Sequence of the first protein:
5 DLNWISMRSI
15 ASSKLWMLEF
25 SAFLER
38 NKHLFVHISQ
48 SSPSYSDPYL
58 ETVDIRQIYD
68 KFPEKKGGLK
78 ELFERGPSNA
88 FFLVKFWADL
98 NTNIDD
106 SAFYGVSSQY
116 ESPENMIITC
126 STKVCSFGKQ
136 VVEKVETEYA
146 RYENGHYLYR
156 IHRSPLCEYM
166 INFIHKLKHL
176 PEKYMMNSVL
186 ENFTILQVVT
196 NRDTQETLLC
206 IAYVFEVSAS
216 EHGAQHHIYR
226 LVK

These two protein chains interact to form a complex.

Residue-level contacts at the interface:
Residue V136 in the first protein interacts with residue Y27 in the second protein (closest heavy-atom distance 3.0 Å).
Residue V137 in the first protein is in contact with residue F28 in the second protein (closest heavy-atom distance 4.1 Å).
Residue K171 in the first protein is in contact with residue D37 in the second protein (closest heavy-atom distance 2.8 Å).
Residue V140 in the first protein interacts with residue V23 in the second protein (closest heavy-atom distance 2.8 Å).
Residue S183 in the first protein interacts with residue A43 in the second protein (closest heavy-atom distance 2.8 Å).
Residue V136 in the first protein interacts with residue F28 in the second protein (closest heavy-atom distance 3.4 Å).
Residue F168 in the first protein is in contact with residue V36 in the second protein (closest heavy-atom distance 3.8 Å).
Residue N167 in the first protein contacts residue N33 in the second protein (closest heavy-atom distance 2.7 Å).
Residue S183 in the first protein is in contact with residue L47 in the second protein (closest heavy-atom distance 3.4 Å).
Residue K128 in the first protein contacts residue Y27 in the second protein (closest heavy-atom distance 4.5 Å).
Residue E138 in the first protein is in contact with residue V23 in the second protein (closest heavy-atom distance 3.7 Å).
Residue N167 in the first protein interacts with residue V36 in the second protein (closest heavy-atom distance 3.1 Å).
Residue V184 in the first protein interacts with residue L44 in the second protein (closest heavy-atom distance 4.2 Å).
Residue K139 in the first protein contacts residue S22 in the second protein (closest heavy-atom distance 3.8 Å).
Residue K171 in the first protein interacts with residue F40 in the second protein (closest heavy-atom distance 3.5 Å).
Residue V137 in the first protein is in contact with residue T26 in the second protein (closest heavy-atom distance 4.2 Å).
Residue F132 in the first protein contacts residue H39 in the second protein (closest heavy-atom distance 3.5 Å).
Residue F132 in the first protein interacts with residue R42 in the second protein (closest heavy-atom distance 3.5 Å).
Residue Y164 in the first protein interacts with residue M35 in the second protein (closest heavy-atom distance 3.8 Å).
Residue Y164 in the first protein is in contact with residue I32 in the second protein (closest heavy-atom distance 3.9 Å).
Residue V136 in the first protein interacts with residue M35 in the second protein (closest heavy-atom distance 4.2 Å).
Residue E138 in the first protein contacts residue Y27 in the second protein (closest heavy-atom distance 2.7 Å).
Residue V137 in the first protein contacts residue Y27 in the second protein (closest heavy-atom distance 3.9 Å).
Residue S131 in the first protein is in contact with residue H39 in the second protein (closest heavy-atom distance 2.5 Å).
Residue Y164 in the first protein is in contact with residue F28 in the second protein (closest heavy-atom distance 4.5 Å).
Residue N187 in the first protein contacts residue H39 in the second protein (closest heavy-atom distance 3.4 Å).
Residue M180 in the first protein is in contact with residue L44 in the second protein (closest heavy-atom distance 3.8 Å).
Residue Y164 in the first protein interacts with residue V36 in the second protein (closest heavy-atom distance 3.8 Å).
Residue E138 in the first protein is in contact with residue F25 in the second protein (closest heavy-atom distance 2.8 Å).
Residue V140 in the first protein interacts with residue F25 in the second protein (closest heavy-atom distance 4.0 Å).
Residue K139 in the first protein interacts with residue I24 in the second protein (closest heavy-atom distance 3.9 Å).
Residue V184 in the first protein contacts residue A43 in the second protein (closest heavy-atom distance 3.7 Å).
Residue N167 in the first protein interacts with residue I32 in the second protein (closest heavy-atom distance 4.3 Å).
Residue Y164 in the first protein interacts with residue H39 in the second protein (closest heavy-atom distance 4.2 Å).
Residue V136 in the first protein interacts with residue T26 in the second protein (closest heavy-atom distance 4.0 Å).
Residue V140 in the first protein is in contact with residue S22 in the second protein (closest heavy-atom distance 3.4 Å).
Residue K171 in the first protein contacts residue V36 in the second protein (closest heavy-atom distance 3.3 Å).
Residue K139 in the first protein contacts residue V23 in the second protein (closest heavy-atom distance 3.6 Å).
Residue F188 in the first protein contacts residue H39 in the second protein (closest heavy-atom distance 4.2 Å).
Residue Y179 in the first protein interacts with residue K48 in the second protein (closest heavy-atom distance 3.9 Å).
Residue Q135 in the first protein contacts residue Y27 in the second protein (closest heavy-atom distance 3.1 Å).
Residue E138 in the first protein contacts residue I24 in the second protein (closest heavy-atom distance 3.3 Å).
Residue L175 in the first protein interacts with residue L44 in the second protein (closest heavy-atom distance 3.9 Å).
Residue F168 in the first protein interacts with residue F40 in the second protein (closest heavy-atom distance 3.7 Å).
Residue F168 in the first protein contacts residue H39 in the second protein (closest heavy-atom distance 3.6 Å).
Residue K171 in the first protein contacts residue N33 in the second protein (closest heavy-atom distance 3.1 Å).
Residue L175 in the first protein is in contact with residue F40 in the second protein (closest heavy-atom distance 4.0 Å).
Residue V136 in the first protein interacts with residue F25 in the second protein (closest heavy-atom distance 4.4 Å).
Residue V137 in the first protein interacts with residue F25 in the second protein (closest heavy-atom distance 3.4 Å).
Residue V137 in the first protein contacts residue I24 in the second protein (closest heavy-atom distance 3.8 Å).
Residue E163 in the first protein interacts with residue I32 in the second protein (closest heavy-atom distance 3.7 Å).
Residue S183 in the first protein contacts residue L44 in the second protein (closest heavy-atom distance 4.6 Å).
Residue M180 in the first protein contacts residue L47 in the second protein (closest heavy-atom distance 4.2 Å).
Residue L172 in the first protein interacts with residue F40 in the second protein (closest heavy-atom distance 3.3 Å).
Residue Y179 in the first protein contacts residue L47 in the second protein (closest heavy-atom distance 3.4 Å).
Residue E141 in the first protein contacts residue G21 in the second protein (closest heavy-atom distance 4.2 Å).
Residue V184 in the first protein contacts residue F40 in the second protein (closest heavy-atom distance 3.9 Å).
Residue V184 in the first protein contacts residue H39 in the second protein (closest heavy-atom distance 2.8 Å).
Residue E141 in the first protein contacts residue S22 in the second protein (closest heavy-atom distance 3.5 Å).
Residue F132 in the first protein contacts residue A43 in the second protein (closest heavy-atom distance 3.9 Å).

Sequence of the second protein:
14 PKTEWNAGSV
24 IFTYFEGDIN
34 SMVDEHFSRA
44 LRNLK